Sequence of the first protein:
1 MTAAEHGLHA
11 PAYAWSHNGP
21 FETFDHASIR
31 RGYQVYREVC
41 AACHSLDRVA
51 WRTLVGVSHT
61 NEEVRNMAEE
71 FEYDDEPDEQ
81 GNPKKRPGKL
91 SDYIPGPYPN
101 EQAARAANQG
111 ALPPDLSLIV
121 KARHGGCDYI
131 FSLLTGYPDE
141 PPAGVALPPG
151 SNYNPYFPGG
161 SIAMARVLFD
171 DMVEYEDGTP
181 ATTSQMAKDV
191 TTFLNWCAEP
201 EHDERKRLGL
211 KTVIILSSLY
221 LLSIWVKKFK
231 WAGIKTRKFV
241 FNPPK

Interface contacts:
Residue S16 in the first protein interacts with residue K44 in the second protein (closest heavy-atom distance 3.4 Å).
Residue F21 in the first protein interacts with residue Y37 in the second protein (closest heavy-atom distance 3.5 Å).
Residue L210 in the first protein interacts with residue Y37 in the second protein (closest heavy-atom distance 4.4 Å).
Residue H26 in the first protein contacts residue K44 in the second protein (closest heavy-atom distance 2.8 Å).
Residue I215 in the first protein is in contact with residue F29 in the second protein (closest heavy-atom distance 4.0 Å).
Residue G56 in the first protein interacts with residue W46 in the second protein (closest heavy-atom distance 3.1 Å).
Residue S58 in the first protein contacts residue W46 in the second protein (closest heavy-atom distance 3.3 Å).
Residue T23 in the first protein is in contact with residue L45 in the second protein (closest heavy-atom distance 3.8 Å).
Residue L210 in the first protein interacts with residue W36 in the second protein (closest heavy-atom distance 4.0 Å).
Residue R207 in the first protein is in contact with residue D30 in the second protein (closest heavy-atom distance 2.7 Å).
Residue I215 in the first protein is in contact with residue F25 in the second protein (closest heavy-atom distance 4.5 Å).
Residue P20 in the first protein contacts residue Y37 in the second protein (closest heavy-atom distance 4.9 Å).
Residue T60 in the first protein interacts with residue W46 in the second protein (closest heavy-atom distance 4.0 Å).
Residue F21 in the first protein is in contact with residue W36 in the second protein (closest heavy-atom distance 3.7 Å).
Residue I214 in the first protein contacts residue F29 in the second protein (closest heavy-atom distance 3.6 Å).
Residue L210 in the first protein is in contact with residue I33 in the second protein (closest heavy-atom distance 3.9 Å).
Residue T23 in the first protein is in contact with residue Y37 in the second protein (closest heavy-atom distance 3.5 Å).
Residue E63 in the first protein contacts residue W46 in the second protein (closest heavy-atom distance 4.8 Å).
Residue R30 in the first protein is in contact with residue V49 in the second protein (closest heavy-atom distance 4.8 Å).
Residue E22 in the first protein contacts residue K44 in the second protein (closest heavy-atom distance 2.7 Å).
Residue E22 in the first protein interacts with residue N41 in the second protein (closest heavy-atom distance 3.6 Å).
Residue H26 in the first protein is in contact with residue W46 in the second protein (closest heavy-atom distance 3.8 Å).
Residue R207 in the first protein interacts with residue I33 in the second protein (closest heavy-atom distance 4.3 Å).
Residue R207 in the first protein interacts with residue T34 in the second protein (closest heavy-atom distance 3.3 Å).
Residue F24 in the first protein is in contact with residue K44 in the second protein (closest heavy-atom distance 3.5 Å).
Residue D25 in the first protein contacts residue K44 in the second protein (closest heavy-atom distance 3.5 Å).
Residue E176 in the first protein is in contact with residue I53 in the second protein (closest heavy-atom distance 4.2 Å).
Residue K206 in the first protein is in contact with residue Y37 in the second protein (closest heavy-atom distance 3.5 Å).
Residue I214 in the first protein contacts residue I33 in the second protein (closest heavy-atom distance 4.0 Å).
Residue F21 in the first protein contacts residue H40 in the second protein (closest heavy-atom distance 3.6 Å).
Residue T23 in the first protein is in contact with residue N41 in the second protein (closest heavy-atom distance 2.7 Å).
Residue R30 in the first protein contacts residue I53 in the second protein (closest heavy-atom distance 4.1 Å).
Residue R207 in the first protein interacts with residue Y37 in the second protein (closest heavy-atom distance 3.7 Å).
Residue H26 in the first protein contacts residue V49 in the second protein (closest heavy-atom distance 4.2 Å).
Residue E22 in the first protein interacts with residue Y37 in the second protein (closest heavy-atom distance 4.4 Å).
Residue F24 in the first protein interacts with residue L45 in the second protein (closest heavy-atom distance 4.9 Å).
Residue E204 in the first protein interacts with residue Y37 in the second protein (closest heavy-atom distance 4.9 Å).
Residue H26 in the first protein contacts residue L45 in the second protein (closest heavy-atom distance 4.0 Å).
Residue V57 in the first protein contacts residue W46 in the second protein (closest heavy-atom distance 3.5 Å).
Residue E22 in the first protein is in contact with residue H40 in the second protein (closest heavy-atom distance 2.7 Å).
Residue T60 in the first protein contacts residue K50 in the second protein (closest heavy-atom distance 4.5 Å).
Residue D203 in the first protein contacts residue Y37 in the second protein (closest heavy-atom distance 2.8 Å).
Residue A27 in the first protein interacts with residue V49 in the second protein (closest heavy-atom distance 3.7 Å).
Residue R30 in the first protein contacts residue W46 in the second protein (closest heavy-atom distance 4.0 Å).
Residue K211 in the first protein contacts residue I33 in the second protein (closest heavy-atom distance 3.7 Å).
Residue H202 in the first protein interacts with residue Y37 in the second protein (closest heavy-atom distance 4.7 Å).
Residue A27 in the first protein contacts residue K44 in the second protein (closest heavy-atom distance 4.5 Å).
Residue H59 in the first protein interacts with residue W46 in the second protein (closest heavy-atom distance 3.5 Å).
Residue T23 in the first protein contacts residue K44 in the second protein (closest heavy-atom distance 3.2 Å).
Residue F21 in the first protein contacts residue N41 in the second protein (closest heavy-atom distance 2.8 Å).
Residue K211 in the first protein is in contact with residue F29 in the second protein (closest heavy-atom distance 3.8 Å).
Residue K211 in the first protein contacts residue D30 in the second protein (closest heavy-atom distance 3.1 Å).
Residue E63 in the first protein interacts with residue I53 in the second protein (closest heavy-atom distance 4.9 Å).

The following describes two proteins that form a bound complex.

Sequence of the second protein:
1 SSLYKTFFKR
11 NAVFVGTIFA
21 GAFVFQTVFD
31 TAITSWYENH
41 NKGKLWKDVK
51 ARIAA